Sequence of chain A:
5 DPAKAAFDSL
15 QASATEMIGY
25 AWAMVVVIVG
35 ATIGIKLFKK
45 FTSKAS

This data describes a binding interaction between two proteins.

Sequence of chain B:
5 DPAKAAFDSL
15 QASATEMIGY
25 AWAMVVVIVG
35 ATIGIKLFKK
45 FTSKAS

Residue-level contacts at the interface:
Residue K43 in chain B is in contact with residue V33 in chain A (closest heavy-atom distance 4.3 Å).
Residue M28 in chain B contacts residue L14 in chain A (closest heavy-atom distance 3.7 Å).
Residue V31 in chain B contacts residue I22 in chain A (closest heavy-atom distance 4.2 Å).
Residue S50 in chain B interacts with residue I37 in chain A (closest heavy-atom distance 4.1 Å).
Residue V31 in chain B is in contact with residue Q15 in chain A (closest heavy-atom distance 4.1 Å).
Residue M21 in chain B contacts residue A7 in chain A (closest heavy-atom distance 4.8 Å).
Residue Y24 in chain B contacts residue K8 in chain A (closest heavy-atom distance 3.5 Å).
Residue F42 in chain B interacts with residue V30 in chain A (closest heavy-atom distance 4.8 Å).
Residue I32 in chain B interacts with residue I22 in chain A (closest heavy-atom distance 4.5 Å).
Residue M28 in chain B contacts residue F11 in chain A (closest heavy-atom distance 3.7 Å).
Residue Y24 in chain B is in contact with residue Q15 in chain A (closest heavy-atom distance 4.9 Å).
Residue S47 in chain B is in contact with residue I37 in chain A (closest heavy-atom distance 4.4 Å).
Residue A35 in chain B interacts with residue W26 in chain A (closest heavy-atom distance 4.7 Å).
Residue S50 in chain B is in contact with residue L41 in chain A (closest heavy-atom distance 3.2 Å).
Residue F42 in chain B contacts residue V29 in chain A (closest heavy-atom distance 4.7 Å).
Residue I39 in chain B is in contact with residue W26 in chain A (closest heavy-atom distance 3.9 Å).
Residue S50 in chain B contacts residue K40 in chain A (closest heavy-atom distance 3.7 Å).
Residue S50 in chain B contacts residue K44 in chain A (closest heavy-atom distance 4.0 Å).
Residue I39 in chain B interacts with residue A25 in chain A (closest heavy-atom distance 4.6 Å).
Residue Y24 in chain B contacts residue A7 in chain A (closest heavy-atom distance 4.9 Å).
Residue F42 in chain B interacts with residue W26 in chain A (closest heavy-atom distance 4.2 Å).
Residue Y24 in chain B is in contact with residue F11 in chain A (closest heavy-atom distance 3.7 Å).
Residue F42 in chain B contacts residue V33 in chain A (closest heavy-atom distance 3.9 Å).
Residue I39 in chain B interacts with residue V29 in chain A (closest heavy-atom distance 4.3 Å).
Residue A25 in chain B interacts with residue F11 in chain A (closest heavy-atom distance 4.2 Å).
Residue A27 in chain B is in contact with residue Q15 in chain A (closest heavy-atom distance 3.9 Å).
Residue T46 in chain B contacts residue I37 in chain A (closest heavy-atom distance 4.1 Å).
Residue A35 in chain B contacts residue I22 in chain A (closest heavy-atom distance 3.6 Å).
Residue M28 in chain B contacts residue Q15 in chain A (closest heavy-atom distance 4.2 Å).
Residue V31 in chain B interacts with residue T19 in chain A (closest heavy-atom distance 4.9 Å).
Residue I32 in chain B interacts with residue A18 in chain A (closest heavy-atom distance 4.9 Å).
Residue K43 in chain B contacts residue V29 in chain A (closest heavy-atom distance 4.5 Å).
Residue T46 in chain B is in contact with residue V33 in chain A (closest heavy-atom distance 4.2 Å).
Residue S47 in chain B interacts with residue K40 in chain A (closest heavy-atom distance 3.2 Å).
Residue M21 in chain B interacts with residue F11 in chain A (closest heavy-atom distance 4.5 Å).
Residue G38 in chain B contacts residue W26 in chain A (closest heavy-atom distance 4.0 Å).